Sequence of chain A:
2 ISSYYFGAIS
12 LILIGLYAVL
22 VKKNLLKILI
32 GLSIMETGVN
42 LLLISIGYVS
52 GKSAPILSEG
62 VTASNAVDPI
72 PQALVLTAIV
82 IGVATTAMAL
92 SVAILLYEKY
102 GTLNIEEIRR

The following describes two proteins that form a bound complex.

Contacts between the two chains:
Residue R4 in chain B interacts with residue K23 in chain A (closest heavy-atom distance 3.7 Å).
Residue V56 in chain B contacts residue A74 in chain A (closest heavy-atom distance 3.7 Å).
Residue V52 in chain B is in contact with residue Q73 in chain A (closest heavy-atom distance 3.4 Å).
Residue A7 in chain B is in contact with residue V22 in chain A (closest heavy-atom distance 3.7 Å).
Residue D63 in chain B interacts with residue T78 in chain A (closest heavy-atom distance 3.5 Å).
Residue A74 in chain B interacts with residue M89 in chain A (closest heavy-atom distance 3.7 Å).
Residue E67 in chain B interacts with residue V81 in chain A (closest heavy-atom distance 3.3 Å).
Residue F27 in chain B is in contact with residue Y5 in chain A (closest heavy-atom distance 3.4 Å).
Residue Q29 in chain B is in contact with residue K53 in chain A (closest heavy-atom distance 3.8 Å).
Residue L18 in chain B contacts residue I10 in chain A (closest heavy-atom distance 3.6 Å).
Residue I11 in chain B interacts with residue Y18 in chain A (closest heavy-atom distance 3.5 Å).
Residue K3 in chain B is in contact with residue V22 in chain A (closest heavy-atom distance 4.0 Å).
Residue F27 in chain B interacts with residue V50 in chain A (closest heavy-atom distance 3.5 Å).
Residue G28 in chain B contacts residue Y49 in chain A (closest heavy-atom distance 3.5 Å).
Residue V52 in chain B contacts residue A74 in chain A (closest heavy-atom distance 3.7 Å).
Residue M32 in chain B interacts with residue P70 in chain A (closest heavy-atom distance 4.0 Å).
Residue K31 in chain B interacts with residue I47 in chain A (closest heavy-atom distance 2.5 Å).
Residue F27 in chain B contacts residue Y6 in chain A (closest heavy-atom distance 3.5 Å).
Residue F27 in chain B interacts with residue Y49 in chain A (closest heavy-atom distance 3.0 Å).
Residue L81 in chain B contacts residue S92 in chain A (closest heavy-atom distance 3.4 Å).
Residue Y38 in chain B is in contact with residue P70 in chain A (closest heavy-atom distance 4.0 Å).
Residue K43 in chain B interacts with residue A64 in chain A (closest heavy-atom distance 3.6 Å).
Residue V55 in chain B interacts with residue A74 in chain A (closest heavy-atom distance 3.7 Å).
Residue K84 in chain B contacts residue E99 in chain A (closest heavy-atom distance 3.3 Å).
Residue V78 in chain B is in contact with residue A88 in chain A (closest heavy-atom distance 3.3 Å).
Residue V55 in chain B interacts with residue P70 in chain A (closest heavy-atom distance 3.7 Å).
Residue F27 in chain B is in contact with residue S3 in chain A (closest heavy-atom distance 3.5 Å).
Residue L71 in chain B is in contact with residue V81 in chain A (closest heavy-atom distance 3.7 Å).
Residue I11 in chain B interacts with residue L14 in chain A (closest heavy-atom distance 3.2 Å).
Residue F27 in chain B contacts residue S46 in chain A (closest heavy-atom distance 3.4 Å).
Residue V49 in chain B is in contact with residue S59 in chain A (closest heavy-atom distance 2.7 Å).
Residue L81 in chain B contacts residue L96 in chain A (closest heavy-atom distance 3.7 Å).
Residue F27 in chain B interacts with residue S51 in chain A (closest heavy-atom distance 2.8 Å).
Residue Y38 in chain B contacts residue I71 in chain A (closest heavy-atom distance 3.6 Å).
Residue G35 in chain B is in contact with residue I71 in chain A (closest heavy-atom distance 3.7 Å).
Residue L39 in chain B contacts residue A67 in chain A (closest heavy-atom distance 3.7 Å).
Residue D24 in chain B interacts with residue Y6 in chain A (closest heavy-atom distance 4.0 Å).
Residue L22 in chain B is in contact with residue Y6 in chain A (closest heavy-atom distance 3.8 Å).
Residue P125 in chain B contacts residue I57 in chain A (closest heavy-atom distance 3.7 Å).
Residue K31 in chain B interacts with residue G48 in chain A (closest heavy-atom distance 4.0 Å).
Residue A51 in chain B is in contact with residue P56 in chain A (closest heavy-atom distance 3.4 Å).
Residue V25 in chain B interacts with residue Y6 in chain A (closest heavy-atom distance 3.6 Å).
Residue I11 in chain B is in contact with residue L17 in chain A (closest heavy-atom distance 3.9 Å).
Residue F129 in chain B interacts with residue L77 in chain A (closest heavy-atom distance 3.6 Å).
Residue I73 in chain B contacts residue M89 in chain A (closest heavy-atom distance 3.6 Å).
Residue V70 in chain B contacts residue I82 in chain A (closest heavy-atom distance 3.6 Å).
Residue L82 in chain B interacts with residue S92 in chain A (closest heavy-atom distance 3.9 Å).
Residue G77 in chain B interacts with residue M89 in chain A (closest heavy-atom distance 3.7 Å).
Residue L39 in chain B is in contact with residue S65 in chain A (closest heavy-atom distance 3.7 Å).
Residue N50 in chain B is in contact with residue I57 in chain A (closest heavy-atom distance 3.5 Å).
Residue L123 in chain B interacts with residue I57 in chain A (closest heavy-atom distance 3.8 Å).
Residue G15 in chain B contacts residue L14 in chain A (closest heavy-atom distance 4.0 Å).
Residue G35 in chain B contacts residue P70 in chain A (closest heavy-atom distance 3.7 Å).
Residue A19 in chain B contacts residue I2 in chain A (closest heavy-atom distance 3.6 Å).
Residue V34 in chain B interacts with residue I71 in chain A (closest heavy-atom distance 3.9 Å).
Residue V70 in chain B contacts residue A85 in chain A (closest heavy-atom distance 3.8 Å).
Residue L123 in chain B contacts residue E60 in chain A (closest heavy-atom distance 3.3 Å).
Residue G28 in chain B contacts residue V50 in chain A (closest heavy-atom distance 3.4 Å).
Residue A74 in chain B contacts residue A85 in chain A (closest heavy-atom distance 3.8 Å).
Residue A51 in chain B is in contact with residue I57 in chain A (closest heavy-atom distance 4.0 Å).

Sequence of chain B:
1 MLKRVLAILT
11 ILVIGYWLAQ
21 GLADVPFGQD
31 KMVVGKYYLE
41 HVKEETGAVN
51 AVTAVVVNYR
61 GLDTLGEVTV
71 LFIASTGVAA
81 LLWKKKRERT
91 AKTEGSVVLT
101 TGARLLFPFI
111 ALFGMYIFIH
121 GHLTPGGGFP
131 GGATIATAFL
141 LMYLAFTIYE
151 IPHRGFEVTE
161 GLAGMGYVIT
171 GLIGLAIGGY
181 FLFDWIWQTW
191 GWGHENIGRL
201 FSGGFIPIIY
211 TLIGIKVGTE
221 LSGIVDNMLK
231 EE